These two protein chains interact to form a complex.

Sequence of chain A:
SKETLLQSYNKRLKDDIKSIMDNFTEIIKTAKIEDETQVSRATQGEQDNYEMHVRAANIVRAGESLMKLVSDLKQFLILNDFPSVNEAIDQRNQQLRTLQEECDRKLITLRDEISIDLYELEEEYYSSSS

Interface contacts:
Residue S138 in chain A is in contact with residue L149 in chain B (closest heavy-atom distance 5.0 Å).
Residue E131 in chain A interacts with residue M160 in chain B (closest heavy-atom distance 3.7 Å).
Residue D126 in chain A interacts with residue L163 in chain B (closest heavy-atom distance 4.7 Å).
Residue I117 in chain A interacts with residue L174 in chain B (closest heavy-atom distance 3.9 Å).
Residue D113 in chain A interacts with residue R177 in chain B (closest heavy-atom distance 3.4 Å).
Residue L116 in chain A is in contact with residue L174 in chain B (closest heavy-atom distance 4.4 Å).
Residue S139 in chain A contacts residue N146 in chain B (closest heavy-atom distance 4.7 Å).
Residue S139 in chain A contacts residue L149 in chain B (closest heavy-atom distance 3.7 Å).
Residue R120 in chain A interacts with residue I170 in chain B (closest heavy-atom distance 3.9 Å).
Residue L130 in chain A interacts with residue I159 in chain B (closest heavy-atom distance 3.9 Å).
Residue S124 in chain A is in contact with residue I167 in chain B (closest heavy-atom distance 3.7 Å).
Residue I123 in chain A interacts with residue I167 in chain B (closest heavy-atom distance 3.7 Å).
Residue Y134 in chain A interacts with residue L156 in chain B (closest heavy-atom distance 4.2 Å).
Residue D113 in chain A contacts residue L174 in chain B (closest heavy-atom distance 4.3 Å).
Residue R120 in chain A interacts with residue I167 in chain B (closest heavy-atom distance 4.5 Å).
Residue E133 in chain A contacts residue L156 in chain B (closest heavy-atom distance 4.2 Å).
Residue L127 in chain A contacts residue I167 in chain B (closest heavy-atom distance 3.7 Å).
Residue L116 in chain A interacts with residue I170 in chain B (closest heavy-atom distance 4.0 Å).
Residue I117 in chain A is in contact with residue R177 in chain B (closest heavy-atom distance 4.6 Å).
Residue Y134 in chain A contacts residue M160 in chain B (closest heavy-atom distance 3.6 Å).
Residue S137 in chain A is in contact with residue N153 in chain B (closest heavy-atom distance 2.6 Å).
Residue L119 in chain A contacts residue I170 in chain B (closest heavy-atom distance 4.0 Å).
Residue L130 in chain A is in contact with residue L163 in chain B (closest heavy-atom distance 4.2 Å).
Residue R120 in chain A is in contact with residue N171 in chain B (closest heavy-atom distance 3.3 Å).
Residue L130 in chain A contacts residue L156 in chain B (closest heavy-atom distance 4.1 Å).
Residue L127 in chain A contacts residue M160 in chain B (closest heavy-atom distance 3.7 Å).
Residue R120 in chain A contacts residue L174 in chain B (closest heavy-atom distance 5.0 Å).
Residue L127 in chain A is in contact with residue R164 in chain B (closest heavy-atom distance 4.0 Å).
Residue Y135 in chain A is in contact with residue M160 in chain B (closest heavy-atom distance 4.1 Å).
Residue I123 in chain A interacts with residue L163 in chain B (closest heavy-atom distance 3.9 Å).
Residue L130 in chain A is in contact with residue M160 in chain B (closest heavy-atom distance 4.1 Å).
Residue S139 in chain A contacts residue K150 in chain B (closest heavy-atom distance 4.7 Å).
Residue Y134 in chain A interacts with residue K157 in chain B (closest heavy-atom distance 3.6 Å).
Residue I123 in chain A is in contact with residue L166 in chain B (closest heavy-atom distance 3.7 Å).
Residue L127 in chain A is in contact with residue L163 in chain B (closest heavy-atom distance 3.8 Å).
Residue Y135 in chain A contacts residue R164 in chain B (closest heavy-atom distance 2.9 Å).
Residue S139 in chain A interacts with residue N153 in chain B (closest heavy-atom distance 4.1 Å).
Residue Y134 in chain A interacts with residue N153 in chain B (closest heavy-atom distance 3.6 Å).
Residue E131 in chain A is in contact with residue R164 in chain B (closest heavy-atom distance 3.7 Å).

Sequence of chain B:
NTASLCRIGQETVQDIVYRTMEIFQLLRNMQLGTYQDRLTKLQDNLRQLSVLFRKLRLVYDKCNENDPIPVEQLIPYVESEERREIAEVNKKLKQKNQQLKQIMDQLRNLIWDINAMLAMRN